Sequence of the first protein:
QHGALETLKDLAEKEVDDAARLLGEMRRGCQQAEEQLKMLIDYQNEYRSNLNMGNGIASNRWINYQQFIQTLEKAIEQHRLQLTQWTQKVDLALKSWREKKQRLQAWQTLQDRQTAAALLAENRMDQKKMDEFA

Sequence of the second protein:
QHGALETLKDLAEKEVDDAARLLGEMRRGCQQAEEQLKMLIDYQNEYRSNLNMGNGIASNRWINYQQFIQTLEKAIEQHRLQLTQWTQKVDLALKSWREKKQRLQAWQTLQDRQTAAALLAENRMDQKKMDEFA

Interface contacts:
Residue N130 in the first protein interacts with residue T94 in the second protein (closest heavy-atom distance 3.7 Å).
Residue Q112 in the first protein interacts with residue T116 in the second protein (closest heavy-atom distance 2.5 Å).
Residue T94 in the first protein contacts residue N130 in the second protein (closest heavy-atom distance 3.7 Å).
Residue L126 in the first protein is in contact with residue R32 in the second protein (closest heavy-atom distance 4.2 Å).
Residue D133 in the first protein contacts residue E39 in the second protein (closest heavy-atom distance 3.0 Å).
Residue R87 in the first protein contacts residue Q134 in the second protein (closest heavy-atom distance 3.5 Å).
Residue Q36 in the first protein is in contact with residue D133 in the second protein (closest heavy-atom distance 3.1 Å).
Residue K108 in the first protein interacts with residue Q115 in the second protein (closest heavy-atom distance 3.6 Å).
Residue D133 in the first protein contacts residue Q36 in the second protein (closest heavy-atom distance 3.1 Å).
Residue R105 in the first protein is in contact with residue R120 in the second protein (closest heavy-atom distance 4.0 Å).
Residue A141 in the first protein contacts residue I46 in the second protein (closest heavy-atom distance 4.1 Å).
Residue E39 in the first protein is in contact with residue Q134 in the second protein (closest heavy-atom distance 3.8 Å).
Residue L101 in the first protein interacts with residue L126 in the second protein (closest heavy-atom distance 4.2 Å).
Residue Q134 in the first protein interacts with residue L90 in the second protein (closest heavy-atom distance 3.5 Å).
Residue L126 in the first protein contacts residue V97 in the second protein (closest heavy-atom distance 3.6 Å).
Residue D98 in the first protein is in contact with residue L127 in the second protein (closest heavy-atom distance 3.5 Å).
Residue Q112 in the first protein is in contact with residue Q112 in the second protein (closest heavy-atom distance 2.9 Å).
Residue L127 in the first protein interacts with residue L101 in the second protein (closest heavy-atom distance 3.5 Å).
Residue Q134 in the first protein contacts residue E39 in the second protein (closest heavy-atom distance 3.8 Å).
Residue Q112 in the first protein is in contact with residue D119 in the second protein (closest heavy-atom distance 4.3 Å).
Residue L101 in the first protein contacts residue L127 in the second protein (closest heavy-atom distance 3.5 Å).
Residue Q112 in the first protein contacts residue Q115 in the second protein (closest heavy-atom distance 3.4 Å).
Residue D119 in the first protein contacts residue W104 in the second protein (closest heavy-atom distance 3.7 Å).
Residue R105 in the first protein is in contact with residue A123 in the second protein (closest heavy-atom distance 3.8 Å).
Residue T116 in the first protein interacts with residue Q112 in the second protein (closest heavy-atom distance 2.5 Å).
Residue E39 in the first protein interacts with residue K136 in the second protein (closest heavy-atom distance 3.4 Å).
Residue L126 in the first protein is in contact with residue L28 in the second protein (closest heavy-atom distance 3.7 Å).
Residue E39 in the first protein is in contact with residue M137 in the second protein (closest heavy-atom distance 3.4 Å).
Residue K43 in the first protein interacts with residue M137 in the second protein (closest heavy-atom distance 3.8 Å).
Residue L127 in the first protein is in contact with residue D98 in the second protein (closest heavy-atom distance 3.5 Å).
Residue E39 in the first protein interacts with residue D133 in the second protein (closest heavy-atom distance 3.0 Å).
Residue R32 in the first protein interacts with residue L126 in the second protein (closest heavy-atom distance 4.2 Å).
Residue Q115 in the first protein contacts residue K108 in the second protein (closest heavy-atom distance 3.6 Å).
Residue K108 in the first protein is in contact with residue D119 in the second protein (closest heavy-atom distance 2.8 Å).
Residue C35 in the first protein contacts residue N130 in the second protein (closest heavy-atom distance 3.3 Å).
Residue M137 in the first protein interacts with residue E39 in the second protein (closest heavy-atom distance 3.4 Å).
Residue M137 in the first protein interacts with residue L42 in the second protein (closest heavy-atom distance 4.2 Å).
Residue M137 in the first protein is in contact with residue K43 in the second protein (closest heavy-atom distance 3.8 Å).
Residue N130 in the first protein is in contact with residue C35 in the second protein (closest heavy-atom distance 3.3 Å).
Residue D119 in the first protein interacts with residue K108 in the second protein (closest heavy-atom distance 2.8 Å).
Residue M137 in the first protein interacts with residue I46 in the second protein (closest heavy-atom distance 3.5 Å).
Residue A123 in the first protein interacts with residue L101 in the second protein (closest heavy-atom distance 3.8 Å).
Residue A123 in the first protein contacts residue R105 in the second protein (closest heavy-atom distance 3.8 Å).
Residue L28 in the first protein contacts residue L126 in the second protein (closest heavy-atom distance 3.7 Å).
Residue T94 in the first protein contacts residue Q134 in the second protein (closest heavy-atom distance 3.1 Å).
Residue V97 in the first protein interacts with residue L126 in the second protein (closest heavy-atom distance 3.6 Å).
Residue I46 in the first protein is in contact with residue A141 in the second protein (closest heavy-atom distance 4.1 Å).
Residue Q134 in the first protein is in contact with residue T94 in the second protein (closest heavy-atom distance 3.1 Å).
Residue L126 in the first protein contacts residue L101 in the second protein (closest heavy-atom distance 4.2 Å).
Residue Q134 in the first protein interacts with residue R87 in the second protein (closest heavy-atom distance 3.5 Å).
Residue W104 in the first protein contacts residue D119 in the second protein (closest heavy-atom distance 3.7 Å).
Residue W104 in the first protein interacts with residue T122 in the second protein (closest heavy-atom distance 4.2 Å).
Residue R120 in the first protein interacts with residue R105 in the second protein (closest heavy-atom distance 4.0 Å).
Residue L42 in the first protein is in contact with residue M137 in the second protein (closest heavy-atom distance 4.2 Å).
Residue L101 in the first protein contacts residue A123 in the second protein (closest heavy-atom distance 3.8 Å).
Residue K136 in the first protein is in contact with residue E39 in the second protein (closest heavy-atom distance 3.4 Å).
Residue T122 in the first protein is in contact with residue W104 in the second protein (closest heavy-atom distance 4.2 Å).
Residue Q115 in the first protein contacts residue Q112 in the second protein (closest heavy-atom distance 3.4 Å).
Residue I46 in the first protein contacts residue M137 in the second protein (closest heavy-atom distance 3.5 Å).
Residue L90 in the first protein is in contact with residue Q134 in the second protein (closest heavy-atom distance 3.5 Å).

These two protein chains interact to form a complex.